Sequence of protein 1:
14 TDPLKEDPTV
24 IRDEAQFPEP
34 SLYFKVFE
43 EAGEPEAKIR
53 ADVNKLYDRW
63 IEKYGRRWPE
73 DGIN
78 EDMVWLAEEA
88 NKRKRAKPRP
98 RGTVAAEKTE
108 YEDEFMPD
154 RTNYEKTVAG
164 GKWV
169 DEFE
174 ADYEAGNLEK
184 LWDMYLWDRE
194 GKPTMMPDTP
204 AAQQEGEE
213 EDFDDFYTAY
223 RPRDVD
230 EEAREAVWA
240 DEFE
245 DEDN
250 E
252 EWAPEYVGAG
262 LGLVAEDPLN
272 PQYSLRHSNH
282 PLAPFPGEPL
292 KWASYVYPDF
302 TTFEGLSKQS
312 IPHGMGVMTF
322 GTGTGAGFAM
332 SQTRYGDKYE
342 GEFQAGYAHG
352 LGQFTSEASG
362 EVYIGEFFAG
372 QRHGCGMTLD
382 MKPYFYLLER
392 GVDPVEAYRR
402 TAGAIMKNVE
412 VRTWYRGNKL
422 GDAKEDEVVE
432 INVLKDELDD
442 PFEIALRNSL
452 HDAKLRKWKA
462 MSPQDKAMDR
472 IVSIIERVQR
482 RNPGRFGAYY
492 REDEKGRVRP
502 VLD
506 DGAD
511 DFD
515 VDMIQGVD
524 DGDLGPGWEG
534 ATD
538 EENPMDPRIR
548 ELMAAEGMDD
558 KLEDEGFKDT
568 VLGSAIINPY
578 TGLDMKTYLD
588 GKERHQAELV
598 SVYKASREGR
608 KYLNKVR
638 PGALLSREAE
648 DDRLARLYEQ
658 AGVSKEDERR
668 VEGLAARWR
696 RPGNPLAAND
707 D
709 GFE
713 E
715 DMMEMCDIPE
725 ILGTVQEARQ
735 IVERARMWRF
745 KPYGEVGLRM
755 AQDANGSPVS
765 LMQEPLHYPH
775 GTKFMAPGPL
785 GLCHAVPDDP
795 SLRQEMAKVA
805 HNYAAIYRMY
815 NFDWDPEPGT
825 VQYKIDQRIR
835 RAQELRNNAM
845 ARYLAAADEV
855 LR

Sequence of protein 2:
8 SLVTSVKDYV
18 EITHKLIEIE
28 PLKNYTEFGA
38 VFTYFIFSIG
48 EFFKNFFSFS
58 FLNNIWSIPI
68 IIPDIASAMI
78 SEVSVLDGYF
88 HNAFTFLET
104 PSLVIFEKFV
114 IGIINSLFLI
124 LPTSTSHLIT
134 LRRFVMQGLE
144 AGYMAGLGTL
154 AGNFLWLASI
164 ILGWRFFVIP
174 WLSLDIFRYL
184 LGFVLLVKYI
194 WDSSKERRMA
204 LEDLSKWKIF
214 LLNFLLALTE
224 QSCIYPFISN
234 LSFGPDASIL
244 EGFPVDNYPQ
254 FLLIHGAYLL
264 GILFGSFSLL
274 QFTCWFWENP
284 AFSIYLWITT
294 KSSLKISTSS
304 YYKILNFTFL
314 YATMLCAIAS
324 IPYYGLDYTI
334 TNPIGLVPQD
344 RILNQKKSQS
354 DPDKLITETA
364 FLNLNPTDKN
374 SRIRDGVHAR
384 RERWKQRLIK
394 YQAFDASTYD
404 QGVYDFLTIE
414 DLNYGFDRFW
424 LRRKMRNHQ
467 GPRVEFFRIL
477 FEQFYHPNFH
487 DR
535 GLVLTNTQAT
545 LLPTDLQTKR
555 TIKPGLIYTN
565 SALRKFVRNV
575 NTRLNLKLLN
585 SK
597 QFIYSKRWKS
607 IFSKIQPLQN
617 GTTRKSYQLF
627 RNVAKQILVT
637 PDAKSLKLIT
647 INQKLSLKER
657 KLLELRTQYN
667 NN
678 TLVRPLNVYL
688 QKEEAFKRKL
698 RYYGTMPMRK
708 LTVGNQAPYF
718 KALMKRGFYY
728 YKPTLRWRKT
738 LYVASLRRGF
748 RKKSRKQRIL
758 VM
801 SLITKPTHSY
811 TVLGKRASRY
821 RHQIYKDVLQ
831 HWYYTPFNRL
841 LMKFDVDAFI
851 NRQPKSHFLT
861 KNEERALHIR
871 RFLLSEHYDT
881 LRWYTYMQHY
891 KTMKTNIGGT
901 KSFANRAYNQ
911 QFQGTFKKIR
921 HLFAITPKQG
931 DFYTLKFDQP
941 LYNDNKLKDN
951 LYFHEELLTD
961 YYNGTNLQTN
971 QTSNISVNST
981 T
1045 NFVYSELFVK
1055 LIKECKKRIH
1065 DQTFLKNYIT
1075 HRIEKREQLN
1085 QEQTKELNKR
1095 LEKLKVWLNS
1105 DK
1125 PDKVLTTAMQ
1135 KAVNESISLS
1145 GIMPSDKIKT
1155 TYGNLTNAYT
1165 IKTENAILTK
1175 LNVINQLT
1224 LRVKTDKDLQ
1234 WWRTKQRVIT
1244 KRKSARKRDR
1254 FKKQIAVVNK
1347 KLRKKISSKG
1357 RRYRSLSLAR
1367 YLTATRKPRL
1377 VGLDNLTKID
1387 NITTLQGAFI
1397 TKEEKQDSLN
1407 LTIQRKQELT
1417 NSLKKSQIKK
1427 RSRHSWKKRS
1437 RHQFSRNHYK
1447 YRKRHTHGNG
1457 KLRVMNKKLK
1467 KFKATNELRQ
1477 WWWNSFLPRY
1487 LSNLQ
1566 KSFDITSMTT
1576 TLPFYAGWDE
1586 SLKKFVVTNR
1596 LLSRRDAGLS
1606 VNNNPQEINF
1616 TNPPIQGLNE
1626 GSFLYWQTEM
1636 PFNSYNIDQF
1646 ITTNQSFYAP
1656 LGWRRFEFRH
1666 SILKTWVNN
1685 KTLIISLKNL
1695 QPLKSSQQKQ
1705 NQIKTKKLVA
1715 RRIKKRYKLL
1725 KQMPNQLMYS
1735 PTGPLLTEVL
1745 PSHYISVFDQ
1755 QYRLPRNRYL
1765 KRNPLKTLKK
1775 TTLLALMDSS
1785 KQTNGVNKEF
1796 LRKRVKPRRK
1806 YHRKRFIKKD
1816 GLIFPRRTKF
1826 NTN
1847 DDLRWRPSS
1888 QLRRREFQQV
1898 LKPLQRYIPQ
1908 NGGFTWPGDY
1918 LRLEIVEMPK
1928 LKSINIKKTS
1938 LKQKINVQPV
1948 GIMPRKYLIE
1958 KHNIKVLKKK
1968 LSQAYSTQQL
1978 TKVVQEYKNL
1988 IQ

This data describes a binding interaction between two proteins.

Residue-level contacts at the interface:
Residue F1568 in protein 2 contacts residue Q730 in protein 1 (closest heavy-atom distance 2.7 Å).
Residue R1757 in protein 2 interacts with residue E246 in protein 1 (closest heavy-atom distance 2.9 Å).
Residue Y810 in protein 2 is in contact with residue E85 in protein 1 (closest heavy-atom distance 2.6 Å).
Residue K1824 in protein 2 contacts residue K183 in protein 1 (closest heavy-atom distance 2.8 Å).
Residue R1080 in protein 2 is in contact with residue D504 in protein 1 (closest heavy-atom distance 2.7 Å).
Residue R1852 in protein 2 interacts with residue W190 in protein 1 (closest heavy-atom distance 2.9 Å).
Residue R1804 in protein 2 is in contact with residue V236 in protein 1 (closest heavy-atom distance 2.6 Å).
Residue Y727 in protein 2 interacts with residue R277 in protein 1 (closest heavy-atom distance 2.7 Å).
Residue R1664 in protein 2 contacts residue D587 in protein 1 (closest heavy-atom distance 2.5 Å).
Residue I68 in protein 2 contacts residue A758 in protein 1 (closest heavy-atom distance 2.8 Å).
Residue K1153 in protein 2 is in contact with residue D228 in protein 1 (closest heavy-atom distance 2.9 Å).
Residue I756 in protein 2 contacts residue V167 in protein 1 (closest heavy-atom distance 2.9 Å).
Residue R1804 in protein 2 interacts with residue W237 in protein 1 (closest heavy-atom distance 2.9 Å).
Residue R1850 in protein 2 contacts residue A103 in protein 1 (closest heavy-atom distance 2.8 Å).
Residue K1166 in protein 2 contacts residue D470 in protein 1 (closest heavy-atom distance 2.9 Å).
Residue K1079 in protein 2 is in contact with residue D556 in protein 1 (closest heavy-atom distance 2.9 Å).
Residue S78 in protein 2 is in contact with residue E358 in protein 1 (closest heavy-atom distance 2.8 Å).
Residue E1793 in protein 2 is in contact with residue P224 in protein 1 (closest heavy-atom distance 2.9 Å).
Residue R1716 in protein 2 is in contact with residue E553 in protein 1 (closest heavy-atom distance 2.6 Å).
Residue Y1721 in protein 2 contacts residue D561 in protein 1 (closest heavy-atom distance 2.4 Å).
Residue N862 in protein 2 is in contact with residue E19 in protein 1 (closest heavy-atom distance 2.9 Å).
Residue T1575 in protein 2 is in contact with residue E799 in protein 1 (closest heavy-atom distance 2.9 Å).
Residue Y820 in protein 2 contacts residue D54 in protein 1 (closest heavy-atom distance 2.8 Å).
Residue R1799 in protein 2 contacts residue E213 in protein 1 (closest heavy-atom distance 2.6 Å).
Residue G711 in protein 2 contacts residue Q372 in protein 1 (closest heavy-atom distance 2.4 Å).
Residue R752 in protein 2 interacts with residue W237 in protein 1 (closest heavy-atom distance 2.7 Å).
Residue N943 in protein 2 contacts residue F816 in protein 1 (closest heavy-atom distance 2.8 Å).
Residue F1825 in protein 2 interacts with residue A103 in protein 1 (closest heavy-atom distance 2.8 Å).
Residue H954 in protein 2 contacts residue G785 in protein 1 (closest heavy-atom distance 2.7 Å).
Residue R735 in protein 2 is in contact with residue E48 in protein 1 (closest heavy-atom distance 2.4 Å).
Residue G405 in protein 2 interacts with residue K292 in protein 1 (closest heavy-atom distance 2.8 Å).
Residue G914 in protein 2 is in contact with residue G288 in protein 1 (closest heavy-atom distance 2.7 Å).
Residue Y700 in protein 2 contacts residue E367 in protein 1 (closest heavy-atom distance 2.6 Å).
Residue Q1896 in protein 2 is in contact with residue D247 in protein 1 (closest heavy-atom distance 2.9 Å).
Residue K729 in protein 2 is in contact with residue E46 in protein 1 (closest heavy-atom distance 2.7 Å).
Residue R1822 in protein 2 interacts with residue M113 in protein 1 (closest heavy-atom distance 2.9 Å).
Residue R1094 in protein 2 contacts residue Y491 in protein 1 (closest heavy-atom distance 2.8 Å).
Residue D827 in protein 2 is in contact with residue Y59 in protein 1 (closest heavy-atom distance 2.8 Å).
Residue Q754 in protein 2 is in contact with residue D169 in protein 1 (closest heavy-atom distance 2.8 Å).
Residue T1736 in protein 2 interacts with residue W531 in protein 1 (closest heavy-atom distance 2.8 Å).
Residue R695 in protein 2 contacts residue A702 in protein 1 (closest heavy-atom distance 2.8 Å).
Residue R1852 in protein 2 is in contact with residue E182 in protein 1 (closest heavy-atom distance 2.8 Å).
Residue T926 in protein 2 contacts residue D268 in protein 1 (closest heavy-atom distance 2.8 Å).
Residue R1822 in protein 2 interacts with residue E182 in protein 1 (closest heavy-atom distance 2.9 Å).
Residue Q911 in protein 2 contacts residue F286 in protein 1 (closest heavy-atom distance 2.8 Å).
Residue H921 in protein 2 contacts residue E43 in protein 1 (closest heavy-atom distance 2.9 Å).
Residue K1966 in protein 2 interacts with residue D715 in protein 1 (closest heavy-atom distance 2.4 Å).
Residue Y884 in protein 2 is in contact with residue E731 in protein 1 (closest heavy-atom distance 2.8 Å).
Residue E79 in protein 2 interacts with residue K339 in protein 1 (closest heavy-atom distance 2.5 Å).
Residue Q713 in protein 2 interacts with residue A370 in protein 1 (closest heavy-atom distance 2.9 Å).
Residue W1671 in protein 2 interacts with residue L642 in protein 1 (closest heavy-atom distance 2.9 Å).
Residue R1600 in protein 2 interacts with residue E358 in protein 1 (closest heavy-atom distance 2.9 Å).
Residue E244 in protein 2 contacts residue K777 in protein 1 (closest heavy-atom distance 2.9 Å).
Residue F1825 in protein 2 interacts with residue E104 in protein 1 (closest heavy-atom distance 2.7 Å).
Residue S1572 in protein 2 is in contact with residue N806 in protein 1 (closest heavy-atom distance 2.9 Å).
Residue R1822 in protein 2 interacts with residue E104 in protein 1 (closest heavy-atom distance 2.9 Å).
Residue R1766 in protein 2 interacts with residue T202 in protein 1 (closest heavy-atom distance 2.9 Å).
Residue K1967 in protein 2 interacts with residue E426 in protein 1 (closest heavy-atom distance 2.8 Å).
Residue E1090 in protein 2 is in contact with residue K583 in protein 1 (closest heavy-atom distance 2.9 Å).
Residue R681 in protein 2 contacts residue E438 in protein 1 (closest heavy-atom distance 2.5 Å).